Contacts between the two chains:
Residue F42 in protein 1 is in contact with residue F11 in protein 2 (closest heavy-atom distance 4.0 Å).
Residue F45 in protein 1 is in contact with residue F11 in protein 2 (closest heavy-atom distance 4.7 Å).
Residue F42 in protein 1 contacts residue L14 in protein 2 (closest heavy-atom distance 4.3 Å).
Residue F42 in protein 1 contacts residue A10 in protein 2 (closest heavy-atom distance 3.5 Å).
Residue T46 in protein 1 is in contact with residue F11 in protein 2 (closest heavy-atom distance 3.6 Å).
Residue T46 in protein 1 contacts residue L14 in protein 2 (closest heavy-atom distance 3.7 Å).
Residue F42 in protein 1 contacts residue A7 in protein 2 (closest heavy-atom distance 4.7 Å).

This data describes a binding interaction between two proteins.

Sequence of protein 1:
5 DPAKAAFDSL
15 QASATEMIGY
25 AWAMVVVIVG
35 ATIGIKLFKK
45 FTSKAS

Sequence of protein 2:
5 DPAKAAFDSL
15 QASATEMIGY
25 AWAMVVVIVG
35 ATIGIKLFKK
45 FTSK